The following describes two proteins that form a bound complex.

Sequence of the first protein:
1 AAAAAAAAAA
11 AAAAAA

Sequence of the second protein:
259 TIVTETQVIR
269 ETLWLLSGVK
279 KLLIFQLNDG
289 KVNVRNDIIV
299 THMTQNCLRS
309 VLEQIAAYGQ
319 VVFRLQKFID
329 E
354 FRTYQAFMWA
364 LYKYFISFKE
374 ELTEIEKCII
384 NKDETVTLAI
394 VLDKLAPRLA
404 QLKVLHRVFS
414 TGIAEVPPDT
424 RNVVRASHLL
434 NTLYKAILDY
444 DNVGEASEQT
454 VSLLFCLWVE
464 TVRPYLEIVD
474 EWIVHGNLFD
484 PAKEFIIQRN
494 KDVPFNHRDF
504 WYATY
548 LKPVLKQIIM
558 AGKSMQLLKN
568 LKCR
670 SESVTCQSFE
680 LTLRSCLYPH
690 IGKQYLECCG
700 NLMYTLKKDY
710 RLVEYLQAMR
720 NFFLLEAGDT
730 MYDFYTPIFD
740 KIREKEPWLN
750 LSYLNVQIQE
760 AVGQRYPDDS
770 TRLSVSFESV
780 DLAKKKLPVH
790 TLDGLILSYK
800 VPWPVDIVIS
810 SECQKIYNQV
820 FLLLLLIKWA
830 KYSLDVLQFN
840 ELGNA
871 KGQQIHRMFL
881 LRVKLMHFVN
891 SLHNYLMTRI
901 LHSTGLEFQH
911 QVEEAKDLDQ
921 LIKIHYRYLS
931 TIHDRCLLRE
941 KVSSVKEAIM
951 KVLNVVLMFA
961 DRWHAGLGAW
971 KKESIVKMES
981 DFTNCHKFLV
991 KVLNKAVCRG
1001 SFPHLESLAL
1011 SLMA

Interface contacts:
Residue T674 in the second protein interacts with residue A16 in the first protein (closest heavy-atom distance 2.9 Å).
Residue L469 in the second protein contacts residue A1 in the first protein (closest heavy-atom distance 4.3 Å).
Residue L682 in the second protein is in contact with residue A9 in the first protein (closest heavy-atom distance 3.5 Å).
Residue R466 in the second protein interacts with residue A2 in the first protein (closest heavy-atom distance 4.8 Å).
Residue L686 in the second protein interacts with residue A6 in the first protein (closest heavy-atom distance 4.6 Å).
Residue D473 in the second protein is in contact with residue A1 in the first protein (closest heavy-atom distance 3.4 Å).
Residue S670 in the second protein contacts residue A14 in the first protein (closest heavy-atom distance 3.7 Å).
Residue S670 in the second protein interacts with residue A16 in the first protein (closest heavy-atom distance 3.9 Å).
Residue S670 in the second protein is in contact with residue A13 in the first protein (closest heavy-atom distance 4.7 Å).
Residue D473 in the second protein contacts residue A2 in the first protein (closest heavy-atom distance 4.3 Å).
Residue C685 in the second protein is in contact with residue A12 in the first protein (closest heavy-atom distance 4.7 Å).
Residue L686 in the second protein interacts with residue A9 in the first protein (closest heavy-atom distance 4.7 Å).
Residue L682 in the second protein is in contact with residue A13 in the first protein (closest heavy-atom distance 4.5 Å).
Residue L469 in the second protein is in contact with residue A2 in the first protein (closest heavy-atom distance 3.8 Å).
Residue R466 in the second protein contacts residue A6 in the first protein (closest heavy-atom distance 3.8 Å).
Residue C675 in the second protein contacts residue A13 in the first protein (closest heavy-atom distance 3.3 Å).
Residue C675 in the second protein is in contact with residue A16 in the first protein (closest heavy-atom distance 3.8 Å).
Residue V462 in the second protein is in contact with residue A6 in the first protein (closest heavy-atom distance 4.2 Å).
Residue C685 in the second protein is in contact with residue A8 in the first protein (closest heavy-atom distance 4.7 Å).
Residue H689 in the second protein is in contact with residue A5 in the first protein (closest heavy-atom distance 3.8 Å).
Residue H689 in the second protein interacts with residue A8 in the first protein (closest heavy-atom distance 3.9 Å).
Residue L686 in the second protein is in contact with residue A5 in the first protein (closest heavy-atom distance 3.5 Å).
Residue C685 in the second protein is in contact with residue A9 in the first protein (closest heavy-atom distance 4.9 Å).
Residue L469 in the second protein contacts residue A5 in the first protein (closest heavy-atom distance 4.7 Å).
Residue R466 in the second protein is in contact with residue A3 in the first protein (closest heavy-atom distance 3.6 Å).
Residue E470 in the second protein contacts residue A2 in the first protein (closest heavy-atom distance 4.2 Å).